Sequence of the first protein:
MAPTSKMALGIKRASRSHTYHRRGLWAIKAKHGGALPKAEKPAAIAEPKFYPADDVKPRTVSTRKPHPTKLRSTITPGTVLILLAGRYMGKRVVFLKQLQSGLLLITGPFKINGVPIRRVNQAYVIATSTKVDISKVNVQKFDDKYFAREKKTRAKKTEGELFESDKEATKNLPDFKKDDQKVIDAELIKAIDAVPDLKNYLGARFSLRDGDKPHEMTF

This data describes a binding interaction between two proteins.

Interface contacts:
Residue I45 in the first protein is in contact with residue Y111 in the second protein (closest heavy-atom distance 3.5 Å).
Residue I45 in the first protein contacts residue L115 in the second protein (closest heavy-atom distance 4.1 Å).
Residue P42 in the first protein is in contact with residue D114 in the second protein (closest heavy-atom distance 3.7 Å).
Residue A44 in the first protein contacts residue L115 in the second protein (closest heavy-atom distance 3.3 Å).
Residue P42 in the first protein is in contact with residue Y111 in the second protein (closest heavy-atom distance 4.1 Å).
Residue A44 in the first protein contacts residue D114 in the second protein (closest heavy-atom distance 3.2 Å).
Residue A43 in the first protein contacts residue D114 in the second protein (closest heavy-atom distance 3.5 Å).
Residue A44 in the first protein is in contact with residue Y111 in the second protein (closest heavy-atom distance 4.0 Å).
Residue A46 in the first protein interacts with residue Y111 in the second protein (closest heavy-atom distance 3.7 Å).
Residue P42 in the first protein interacts with residue Y110 in the second protein (closest heavy-atom distance 4.7 Å).
Residue E40 in the first protein is in contact with residue Y110 in the second protein (closest heavy-atom distance 5.0 Å).

Sequence of the second protein:
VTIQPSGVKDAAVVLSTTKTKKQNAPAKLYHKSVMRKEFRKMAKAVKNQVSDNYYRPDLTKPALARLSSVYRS